Sequence of the second protein:
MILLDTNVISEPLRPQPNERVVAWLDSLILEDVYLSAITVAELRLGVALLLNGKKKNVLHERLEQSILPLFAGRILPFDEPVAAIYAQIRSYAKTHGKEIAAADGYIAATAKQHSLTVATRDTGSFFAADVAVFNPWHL

This data describes a binding interaction between two proteins.

Sequence of the first protein:
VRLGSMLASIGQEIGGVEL

Contacts between the two chains:
Residue R14 in the second protein contacts residue E18 in the first protein (closest heavy-atom distance 3.1 Å).
Residue S66 in the second protein contacts residue M6 in the first protein (closest heavy-atom distance 4.5 Å).
Residue P17 in the second protein is in contact with residue Q12 in the first protein (closest heavy-atom distance 4.3 Å).
Residue V58 in the second protein is in contact with residue I14 in the first protein (closest heavy-atom distance 3.6 Å).
Residue P15 in the second protein is in contact with residue G15 in the first protein (closest heavy-atom distance 3.9 Å).
Residue L59 in the second protein interacts with residue I14 in the first protein (closest heavy-atom distance 4.1 Å).
Residue L13 in the second protein interacts with residue I10 in the first protein (closest heavy-atom distance 4.0 Å).
Residue I9 in the second protein contacts residue L7 in the first protein (closest heavy-atom distance 3.7 Å).
Residue V58 in the second protein contacts residue E13 in the first protein (closest heavy-atom distance 4.5 Å).
Residue L43 in the second protein interacts with residue L19 in the first protein (closest heavy-atom distance 4.4 Å).
Residue D26 in the second protein is in contact with residue R2 in the first protein (closest heavy-atom distance 3.1 Å).
Residue L59 in the second protein is in contact with residue I10 in the first protein (closest heavy-atom distance 4.2 Å).
Residue L59 in the second protein is in contact with residue V17 in the first protein (closest heavy-atom distance 3.6 Å).
Residue L70 in the second protein is in contact with residue M6 in the first protein (closest heavy-atom distance 3.3 Å).
Residue L25 in the second protein contacts residue G4 in the first protein (closest heavy-atom distance 3.6 Å).
Residue P15 in the second protein is in contact with residue E18 in the first protein (closest heavy-atom distance 3.4 Å).
Residue P12 in the second protein is in contact with residue L7 in the first protein (closest heavy-atom distance 3.5 Å).
Residue F71 in the second protein interacts with residue L3 in the first protein (closest heavy-atom distance 4.1 Å).
Residue V47 in the second protein interacts with residue L19 in the first protein (closest heavy-atom distance 3.7 Å).
Residue L13 in the second protein contacts residue G16 in the first protein (closest heavy-atom distance 3.2 Å).
Residue L13 in the second protein is in contact with residue G11 in the first protein (closest heavy-atom distance 3.7 Å).
Residue R62 in the second protein contacts residue I10 in the first protein (closest heavy-atom distance 3.5 Å).
Residue D26 in the second protein is in contact with residue G4 in the first protein (closest heavy-atom distance 2.7 Å).
Residue P15 in the second protein interacts with residue G16 in the first protein (closest heavy-atom distance 3.8 Å).
Residue R14 in the second protein is in contact with residue V17 in the first protein (closest heavy-atom distance 3.4 Å).
Residue V33 in the second protein interacts with residue L3 in the first protein (closest heavy-atom distance 4.6 Å).
Residue K55 in the second protein contacts residue G16 in the first protein (closest heavy-atom distance 3.2 Å).
Residue T6 in the second protein is in contact with residue L19 in the first protein (closest heavy-atom distance 4.1 Å).
Residue L13 in the second protein contacts residue V17 in the first protein (closest heavy-atom distance 2.9 Å).
Residue P12 in the second protein contacts residue A8 in the first protein (closest heavy-atom distance 3.4 Å).
Residue L4 in the second protein contacts residue L3 in the first protein (closest heavy-atom distance 4.0 Å).
Residue L13 in the second protein interacts with residue L7 in the first protein (closest heavy-atom distance 3.5 Å).
Residue K55 in the second protein is in contact with residue G15 in the first protein (closest heavy-atom distance 3.7 Å).
Residue I67 in the second protein contacts residue M6 in the first protein (closest heavy-atom distance 4.3 Å).
Residue S10 in the second protein interacts with residue L19 in the first protein (closest heavy-atom distance 3.1 Å).
Residue L30 in the second protein contacts residue L3 in the first protein (closest heavy-atom distance 4.5 Å).
Residue I67 in the second protein contacts residue L7 in the first protein (closest heavy-atom distance 3.7 Å).
Residue V22 in the second protein interacts with residue G4 in the first protein (closest heavy-atom distance 3.7 Å).
Residue L59 in the second protein contacts residue L19 in the first protein (closest heavy-atom distance 4.2 Å).
Residue R14 in the second protein contacts residue Q12 in the first protein (closest heavy-atom distance 4.1 Å).
Residue D26 in the second protein interacts with residue L3 in the first protein (closest heavy-atom distance 3.4 Å).
Residue L70 in the second protein contacts residue L3 in the first protein (closest heavy-atom distance 3.8 Å).
Residue L50 in the second protein is in contact with residue V17 in the first protein (closest heavy-atom distance 4.2 Å).
Residue P15 in the second protein contacts residue Q12 in the first protein (closest heavy-atom distance 3.2 Å).
Residue P12 in the second protein is in contact with residue G4 in the first protein (closest heavy-atom distance 3.9 Å).
Residue L25 in the second protein interacts with residue L3 in the first protein (closest heavy-atom distance 3.9 Å).
Residue L13 in the second protein contacts residue L19 in the first protein (closest heavy-atom distance 3.6 Å).
Residue D26 in the second protein is in contact with residue S5 in the first protein (closest heavy-atom distance 2.8 Å).
Residue L28 in the second protein is in contact with residue V1 in the first protein (closest heavy-atom distance 3.8 Å).
Residue G46 in the second protein is in contact with residue L19 in the first protein (closest heavy-atom distance 3.6 Å).
Residue R62 in the second protein contacts residue E13 in the first protein (closest heavy-atom distance 2.8 Å).
Residue K55 in the second protein is in contact with residue V17 in the first protein (closest heavy-atom distance 3.7 Å).
Residue L25 in the second protein contacts residue L7 in the first protein (closest heavy-atom distance 4.5 Å).
Residue P12 in the second protein interacts with residue G11 in the first protein (closest heavy-atom distance 4.2 Å).
Residue R14 in the second protein interacts with residue G16 in the first protein (closest heavy-atom distance 4.0 Å).
Residue K55 in the second protein contacts residue I14 in the first protein (closest heavy-atom distance 2.6 Å).
Residue V22 in the second protein contacts residue S5 in the first protein (closest heavy-atom distance 4.0 Å).
Residue V22 in the second protein interacts with residue A8 in the first protein (closest heavy-atom distance 4.5 Å).
Residue P15 in the second protein interacts with residue V17 in the first protein (closest heavy-atom distance 4.0 Å).
Residue D26 in the second protein is in contact with residue V1 in the first protein (closest heavy-atom distance 4.2 Å).